Sequence of chain B:
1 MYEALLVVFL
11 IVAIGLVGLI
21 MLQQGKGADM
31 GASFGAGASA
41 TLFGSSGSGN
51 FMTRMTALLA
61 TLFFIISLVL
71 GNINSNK

Residue-level contacts at the interface:
Residue A12 in chain A is in contact with residue G49 in chain B (closest heavy-atom distance 4.8 Å).

Sequence of chain A:
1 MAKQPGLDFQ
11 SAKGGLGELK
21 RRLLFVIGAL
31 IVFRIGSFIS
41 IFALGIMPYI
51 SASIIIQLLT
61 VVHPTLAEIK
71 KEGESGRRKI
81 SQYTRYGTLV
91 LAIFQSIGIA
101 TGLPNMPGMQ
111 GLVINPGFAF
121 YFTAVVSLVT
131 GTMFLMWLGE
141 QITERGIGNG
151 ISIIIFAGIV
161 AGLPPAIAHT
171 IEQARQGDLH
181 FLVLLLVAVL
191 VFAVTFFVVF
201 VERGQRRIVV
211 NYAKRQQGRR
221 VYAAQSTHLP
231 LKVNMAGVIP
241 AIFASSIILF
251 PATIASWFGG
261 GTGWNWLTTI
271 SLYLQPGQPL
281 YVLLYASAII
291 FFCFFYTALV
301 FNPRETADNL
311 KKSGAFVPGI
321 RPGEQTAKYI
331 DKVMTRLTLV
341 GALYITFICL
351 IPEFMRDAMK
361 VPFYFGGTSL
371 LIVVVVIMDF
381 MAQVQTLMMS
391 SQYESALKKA

The following describes two proteins that form a bound complex.